These two protein chains interact to form a complex.

Contacts between the two chains:
Residue N194 in protein 2 contacts residue N94 in protein 1 (closest heavy-atom distance 4.8 Å).
Residue D179 in protein 2 interacts with residue R144 in protein 1 (closest heavy-atom distance 4.6 Å).
Residue T195 in protein 2 contacts residue N94 in protein 1 (closest heavy-atom distance 3.4 Å).
Residue R223 in protein 2 interacts with residue D97 in protein 1 (closest heavy-atom distance 4.3 Å).
Residue R223 in protein 2 is in contact with residue N94 in protein 1 (closest heavy-atom distance 4.3 Å).

Sequence of protein 1:
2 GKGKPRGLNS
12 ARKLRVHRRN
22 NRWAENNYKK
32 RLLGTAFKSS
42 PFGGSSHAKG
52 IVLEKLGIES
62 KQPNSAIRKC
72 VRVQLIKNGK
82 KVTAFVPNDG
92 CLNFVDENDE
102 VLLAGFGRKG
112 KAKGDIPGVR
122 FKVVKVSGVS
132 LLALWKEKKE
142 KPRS

Sequence of protein 2:
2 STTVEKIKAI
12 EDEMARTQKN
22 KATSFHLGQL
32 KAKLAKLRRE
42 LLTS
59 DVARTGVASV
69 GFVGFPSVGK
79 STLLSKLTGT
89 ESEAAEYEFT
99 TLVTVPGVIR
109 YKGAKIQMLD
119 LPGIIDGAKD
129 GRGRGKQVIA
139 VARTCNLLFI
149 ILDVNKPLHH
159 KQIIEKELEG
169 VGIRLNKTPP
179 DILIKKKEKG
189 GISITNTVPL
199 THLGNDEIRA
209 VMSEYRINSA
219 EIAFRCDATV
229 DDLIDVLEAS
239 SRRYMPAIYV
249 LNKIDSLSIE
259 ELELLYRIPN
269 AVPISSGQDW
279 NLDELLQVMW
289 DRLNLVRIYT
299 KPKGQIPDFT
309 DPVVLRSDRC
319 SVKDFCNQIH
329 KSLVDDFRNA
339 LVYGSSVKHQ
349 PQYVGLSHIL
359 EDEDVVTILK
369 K